Sequence of the first protein:
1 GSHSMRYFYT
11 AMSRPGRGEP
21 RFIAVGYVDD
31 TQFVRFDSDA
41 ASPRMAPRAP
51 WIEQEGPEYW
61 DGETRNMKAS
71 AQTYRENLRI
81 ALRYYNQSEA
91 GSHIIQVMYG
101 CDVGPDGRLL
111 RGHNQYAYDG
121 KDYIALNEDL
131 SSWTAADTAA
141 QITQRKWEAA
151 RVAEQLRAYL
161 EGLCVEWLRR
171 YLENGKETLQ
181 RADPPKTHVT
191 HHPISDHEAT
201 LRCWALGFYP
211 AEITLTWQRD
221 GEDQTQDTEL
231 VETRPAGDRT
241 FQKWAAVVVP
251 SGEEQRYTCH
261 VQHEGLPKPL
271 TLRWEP

This data describes a binding interaction between two proteins.

Contacts between the two chains:
Residue E63 in the first protein interacts with residue S2 in the second protein (closest heavy-atom distance 2.8 Å).
Residue A81 in the first protein interacts with residue F9 in the second protein (closest heavy-atom distance 4.7 Å).
Residue Y116 in the first protein is in contact with residue T6 in the second protein (closest heavy-atom distance 4.3 Å).
Residue V152 in the first protein contacts residue T6 in the second protein (closest heavy-atom distance 3.8 Å).
Residue Y159 in the first protein contacts residue P4 in the second protein (closest heavy-atom distance 4.4 Å).
Residue Y84 in the first protein is in contact with residue F9 in the second protein (closest heavy-atom distance 2.6 Å).
Residue W147 in the first protein is in contact with residue F9 in the second protein (closest heavy-atom distance 4.0 Å).
Residue M67 in the first protein is in contact with residue S2 in the second protein (closest heavy-atom distance 3.7 Å).
Residue T73 in the first protein interacts with residue S8 in the second protein (closest heavy-atom distance 4.4 Å).
Residue Y59 in the first protein is in contact with residue L1 in the second protein (closest heavy-atom distance 3.8 Å).
Residue W147 in the first protein is in contact with residue T6 in the second protein (closest heavy-atom distance 4.2 Å).
Residue Y171 in the first protein is in contact with residue L1 in the second protein (closest heavy-atom distance 2.7 Å).
Residue Y99 in the first protein contacts residue S3 in the second protein (closest heavy-atom distance 3.0 Å).
Residue N66 in the first protein contacts residue S2 in the second protein (closest heavy-atom distance 2.8 Å).
Residue M45 in the first protein is in contact with residue S2 in the second protein (closest heavy-atom distance 4.6 Å).
Residue Y116 in the first protein is in contact with residue F9 in the second protein (closest heavy-atom distance 4.0 Å).
Residue L156 in the first protein interacts with residue T6 in the second protein (closest heavy-atom distance 3.8 Å).
Residue S70 in the first protein interacts with residue S3 in the second protein (closest heavy-atom distance 4.8 Å).
Residue I95 in the first protein interacts with residue F9 in the second protein (closest heavy-atom distance 3.7 Å).
Residue Y74 in the first protein is in contact with residue F9 in the second protein (closest heavy-atom distance 4.7 Å).
Residue L163 in the first protein is in contact with residue L1 in the second protein (closest heavy-atom distance 4.2 Å).
Residue E76 in the first protein contacts residue S8 in the second protein (closest heavy-atom distance 3.3 Å).
Residue W167 in the first protein is in contact with residue L1 in the second protein (closest heavy-atom distance 3.6 Å).
Residue I142 in the first protein interacts with residue F9 in the second protein (closest heavy-atom distance 4.6 Å).
Residue A150 in the first protein is in contact with residue K7 in the second protein (closest heavy-atom distance 3.9 Å).
Residue T143 in the first protein interacts with residue S8 in the second protein (closest heavy-atom distance 4.7 Å).
Residue T73 in the first protein is in contact with residue T6 in the second protein (closest heavy-atom distance 4.1 Å).
Residue N66 in the first protein is in contact with residue S3 in the second protein (closest heavy-atom distance 2.8 Å).
Residue N66 in the first protein contacts residue P4 in the second protein (closest heavy-atom distance 3.5 Å).
Residue K146 in the first protein interacts with residue F9 in the second protein (closest heavy-atom distance 3.1 Å).
Residue S70 in the first protein interacts with residue V5 in the second protein (closest heavy-atom distance 3.2 Å).
Residue T143 in the first protein is in contact with residue F9 in the second protein (closest heavy-atom distance 2.6 Å).
Residue E63 in the first protein contacts residue L1 in the second protein (closest heavy-atom distance 3.3 Å).
Residue K146 in the first protein contacts residue S8 in the second protein (closest heavy-atom distance 2.5 Å).
Residue W147 in the first protein contacts residue S8 in the second protein (closest heavy-atom distance 2.8 Å).
Residue Y7 in the first protein interacts with residue L1 in the second protein (closest heavy-atom distance 3.0 Å).
Residue T73 in the first protein is in contact with residue V5 in the second protein (closest heavy-atom distance 4.0 Å).
Residue Y159 in the first protein is in contact with residue S2 in the second protein (closest heavy-atom distance 3.7 Å).
Residue I80 in the first protein is in contact with residue F9 in the second protein (closest heavy-atom distance 3.5 Å).
Residue N77 in the first protein interacts with residue F9 in the second protein (closest heavy-atom distance 2.8 Å).
Residue N66 in the first protein contacts residue V5 in the second protein (closest heavy-atom distance 3.8 Å).
Residue T73 in the first protein interacts with residue K7 in the second protein (closest heavy-atom distance 5.0 Å).
Residue A69 in the first protein interacts with residue V5 in the second protein (closest heavy-atom distance 3.9 Å).
Residue Y159 in the first protein interacts with residue S3 in the second protein (closest heavy-atom distance 3.7 Å).
Residue W147 in the first protein is in contact with residue K7 in the second protein (closest heavy-atom distance 3.2 Å).
Residue F33 in the first protein is in contact with residue L1 in the second protein (closest heavy-atom distance 4.7 Å).
Residue V152 in the first protein interacts with residue K7 in the second protein (closest heavy-atom distance 4.1 Å).
Residue N77 in the first protein interacts with residue S8 in the second protein (closest heavy-atom distance 3.2 Å).
Residue K146 in the first protein is in contact with residue K7 in the second protein (closest heavy-atom distance 4.2 Å).
Residue L156 in the first protein is in contact with residue S3 in the second protein (closest heavy-atom distance 4.1 Å).
Residue I80 in the first protein is in contact with residue S8 in the second protein (closest heavy-atom distance 3.2 Å).
Residue Y9 in the first protein interacts with residue S3 in the second protein (closest heavy-atom distance 4.1 Å).
Residue Y9 in the first protein contacts residue S2 in the second protein (closest heavy-atom distance 4.2 Å).
Residue Y7 in the first protein interacts with residue S2 in the second protein (closest heavy-atom distance 3.4 Å).
Residue Y99 in the first protein is in contact with residue S2 in the second protein (closest heavy-atom distance 3.4 Å).
Residue Y123 in the first protein is in contact with residue F9 in the second protein (closest heavy-atom distance 3.6 Å).
Residue Y159 in the first protein contacts residue L1 in the second protein (closest heavy-atom distance 2.6 Å).
Residue M5 in the first protein contacts residue L1 in the second protein (closest heavy-atom distance 3.8 Å).

Sequence of the second protein:
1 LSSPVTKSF